Sequence of the second protein:
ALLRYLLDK

Sequence of the first protein:
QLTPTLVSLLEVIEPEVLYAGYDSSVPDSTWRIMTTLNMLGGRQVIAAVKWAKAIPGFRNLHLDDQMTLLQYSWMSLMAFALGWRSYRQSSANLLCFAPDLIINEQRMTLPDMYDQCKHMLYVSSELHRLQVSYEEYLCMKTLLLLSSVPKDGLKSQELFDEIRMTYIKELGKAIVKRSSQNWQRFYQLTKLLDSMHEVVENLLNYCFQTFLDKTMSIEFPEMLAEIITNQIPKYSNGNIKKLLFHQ

Interface contacts:
Residue L92 in the first protein interacts with residue D11 in the second protein (closest heavy-atom distance 3.3 Å).
Residue M255 in the first protein is in contact with residue L6 in the second protein (closest heavy-atom distance 4.4 Å).
Residue R88 in the first protein is in contact with residue K12 in the second protein (closest heavy-atom distance 4.5 Å).
Residue M255 in the first protein contacts residue L5 in the second protein (closest heavy-atom distance 4.0 Å).
Residue E258 in the first protein is in contact with residue L5 in the second protein (closest heavy-atom distance 4.6 Å).
Residue E258 in the first protein interacts with residue A4 in the second protein (closest heavy-atom distance 2.9 Å).
Residue M96 in the first protein interacts with residue L6 in the second protein (closest heavy-atom distance 3.3 Å).
Residue K82 in the first protein contacts residue D11 in the second protein (closest heavy-atom distance 4.7 Å).
Residue M96 in the first protein contacts residue A4 in the second protein (closest heavy-atom distance 3.7 Å).
Residue R88 in the first protein is in contact with residue L10 in the second protein (closest heavy-atom distance 4.8 Å).
Residue V78 in the first protein interacts with residue L10 in the second protein (closest heavy-atom distance 4.5 Å).
Residue K82 in the first protein is in contact with residue K12 in the second protein (closest heavy-atom distance 3.8 Å).
Residue M96 in the first protein interacts with residue R7 in the second protein (closest heavy-atom distance 3.2 Å).
Residue V78 in the first protein interacts with residue L9 in the second protein (closest heavy-atom distance 4.6 Å).
Residue L92 in the first protein contacts residue L10 in the second protein (closest heavy-atom distance 4.9 Å).
Residue L92 in the first protein is in contact with residue R7 in the second protein (closest heavy-atom distance 5.0 Å).
Residue K82 in the first protein interacts with residue L9 in the second protein (closest heavy-atom distance 2.7 Å).
Residue M96 in the first protein contacts residue L10 in the second protein (closest heavy-atom distance 4.7 Å).
Residue K82 in the first protein interacts with residue L10 in the second protein (closest heavy-atom distance 3.2 Å).

This data describes a binding interaction between two proteins.